Sequence of chain B:
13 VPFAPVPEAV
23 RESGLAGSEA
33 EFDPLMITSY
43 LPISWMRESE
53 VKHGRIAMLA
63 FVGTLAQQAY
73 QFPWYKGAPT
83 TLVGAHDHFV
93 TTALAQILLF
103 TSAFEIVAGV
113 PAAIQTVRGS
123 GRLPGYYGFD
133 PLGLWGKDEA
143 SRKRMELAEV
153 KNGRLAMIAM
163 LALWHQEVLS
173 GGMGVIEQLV

Sequence of chain A:
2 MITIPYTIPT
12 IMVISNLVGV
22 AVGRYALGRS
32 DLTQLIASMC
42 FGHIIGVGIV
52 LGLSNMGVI

Residue-level contacts at the interface:
Residue L37 in chain B interacts with residue L36 in chain A (closest heavy-atom distance 3.7 Å).
Residue Y42 in chain B contacts residue T34 in chain A (closest heavy-atom distance 3.9 Å).
Residue Y42 in chain B interacts with residue L33 in chain A (closest heavy-atom distance 4.0 Å).
Residue Y42 in chain B contacts residue D32 in chain A (closest heavy-atom distance 3.5 Å).
Residue M38 in chain B is in contact with residue L33 in chain A (closest heavy-atom distance 4.4 Å).
Residue I39 in chain B contacts residue L33 in chain A (closest heavy-atom distance 3.7 Å).
Residue L37 in chain B interacts with residue L33 in chain A (closest heavy-atom distance 3.3 Å).
Residue Y42 in chain B interacts with residue R30 in chain A (closest heavy-atom distance 4.5 Å).

The following describes two proteins that form a bound complex.